These two protein chains interact to form a complex.

Sequence of the second protein:
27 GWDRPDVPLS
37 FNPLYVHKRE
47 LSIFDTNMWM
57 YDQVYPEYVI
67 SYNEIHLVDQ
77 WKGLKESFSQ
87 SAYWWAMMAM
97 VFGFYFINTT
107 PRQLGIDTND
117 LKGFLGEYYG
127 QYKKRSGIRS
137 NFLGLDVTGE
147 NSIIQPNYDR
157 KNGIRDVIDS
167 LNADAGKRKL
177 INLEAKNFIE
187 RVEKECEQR

Sequence of the first protein:
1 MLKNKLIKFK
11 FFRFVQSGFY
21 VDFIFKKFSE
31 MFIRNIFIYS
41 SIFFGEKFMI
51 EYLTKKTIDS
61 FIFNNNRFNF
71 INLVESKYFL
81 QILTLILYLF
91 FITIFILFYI

Contacts between the two chains:
Residue L80 in the second protein contacts residue F28 in the first protein (closest heavy-atom distance 4.3 Å).
Residue Q76 in the second protein is in contact with residue I24 in the first protein (closest heavy-atom distance 4.1 Å).
Residue D75 in the second protein is in contact with residue F23 in the first protein (closest heavy-atom distance 3.6 Å).
Residue D51 in the second protein is in contact with residue R34 in the first protein (closest heavy-atom distance 2.8 Å).
Residue I66 in the second protein interacts with residue K26 in the first protein (closest heavy-atom distance 3.7 Å).
Residue L73 in the second protein contacts residue F23 in the first protein (closest heavy-atom distance 3.2 Å).
Residue S83 in the second protein contacts residue I24 in the first protein (closest heavy-atom distance 3.7 Å).
Residue M54 in the second protein contacts residue E30 in the first protein (closest heavy-atom distance 4.1 Å).
Residue F50 in the second protein interacts with residue R34 in the first protein (closest heavy-atom distance 3.4 Å).
Residue E82 in the second protein is in contact with residue K10 in the first protein (closest heavy-atom distance 3.3 Å).
Residue F50 in the second protein is in contact with residue F43 in the first protein (closest heavy-atom distance 3.5 Å).
Residue Q86 in the second protein is in contact with residue F11 in the first protein (closest heavy-atom distance 3.6 Å).
Residue L80 in the second protein interacts with residue I24 in the first protein (closest heavy-atom distance 3.6 Å).
Residue Y64 in the second protein interacts with residue R34 in the first protein (closest heavy-atom distance 2.9 Å).
Residue H72 in the second protein is in contact with residue R13 in the first protein (closest heavy-atom distance 3.6 Å).
Residue Y68 in the second protein interacts with residue K26 in the first protein (closest heavy-atom distance 3.4 Å).
Residue W90 in the second protein is in contact with residue F14 in the first protein (closest heavy-atom distance 4.0 Å).
Residue Y89 in the second protein contacts residue K5 in the first protein (closest heavy-atom distance 3.8 Å).
Residue Q86 in the second protein is in contact with residue F14 in the first protein (closest heavy-atom distance 3.4 Å).
Residue W77 in the second protein is in contact with residue F28 in the first protein (closest heavy-atom distance 4.0 Å).
Residue S67 in the second protein interacts with residue K26 in the first protein (closest heavy-atom distance 2.9 Å).
Residue I66 in the second protein is in contact with residue E30 in the first protein (closest heavy-atom distance 3.8 Å).
Residue M93 in the second protein interacts with residue L6 in the first protein (closest heavy-atom distance 3.7 Å).
Residue Y68 in the second protein contacts residue F23 in the first protein (closest heavy-atom distance 3.7 Å).
Residue F50 in the second protein is in contact with residue Y39 in the first protein (closest heavy-atom distance 3.6 Å).
Residue E70 in the second protein contacts residue Y20 in the first protein (closest heavy-atom distance 3.6 Å).
Residue I49 in the second protein is in contact with residue F43 in the first protein (closest heavy-atom distance 3.8 Å).
Residue L73 in the second protein is in contact with residue Y20 in the first protein (closest heavy-atom distance 3.5 Å).
Residue S83 in the second protein is in contact with residue F14 in the first protein (closest heavy-atom distance 3.7 Å).
Residue G79 in the second protein contacts residue Y20 in the first protein (closest heavy-atom distance 4.5 Å).
Residue Y64 in the second protein is in contact with residue E30 in the first protein (closest heavy-atom distance 2.6 Å).
Residue Q76 in the second protein contacts residue K27 in the first protein (closest heavy-atom distance 3.8 Å).
Residue W90 in the second protein interacts with residue F11 in the first protein (closest heavy-atom distance 3.6 Å).
Residue E70 in the second protein is in contact with residue F23 in the first protein (closest heavy-atom distance 3.4 Å).
Residue W90 in the second protein contacts residue F19 in the first protein (closest heavy-atom distance 3.4 Å).
Residue Y89 in the second protein interacts with residue F11 in the first protein (closest heavy-atom distance 3.9 Å).
Residue H72 in the second protein is in contact with residue Y20 in the first protein (closest heavy-atom distance 3.1 Å).
Residue M54 in the second protein is in contact with residue I33 in the first protein (closest heavy-atom distance 3.7 Å).
Residue I66 in the second protein interacts with residue S29 in the first protein (closest heavy-atom distance 4.0 Å).
Residue M54 in the second protein interacts with residue R34 in the first protein (closest heavy-atom distance 3.7 Å).
Residue V74 in the second protein is in contact with residue K27 in the first protein (closest heavy-atom distance 4.1 Å).
Residue F50 in the second protein is in contact with residue I38 in the first protein (closest heavy-atom distance 3.9 Å).
Residue I49 in the second protein interacts with residue I38 in the first protein (closest heavy-atom distance 4.3 Å).
Residue E82 in the second protein interacts with residue F14 in the first protein (closest heavy-atom distance 4.4 Å).
Residue W90 in the second protein is in contact with residue V15 in the first protein (closest heavy-atom distance 4.1 Å).
Residue Q76 in the second protein interacts with residue M31 in the first protein (closest heavy-atom distance 4.4 Å).
Residue S87 in the second protein is in contact with residue F19 in the first protein (closest heavy-atom distance 4.2 Å).
Residue S87 in the second protein is in contact with residue F14 in the first protein (closest heavy-atom distance 3.6 Å).
Residue S83 in the second protein is in contact with residue Y20 in the first protein (closest heavy-atom distance 3.4 Å).
Residue G79 in the second protein contacts residue I24 in the first protein (closest heavy-atom distance 3.7 Å).
Residue Q86 in the second protein contacts residue K10 in the first protein (closest heavy-atom distance 4.0 Å).
Residue E82 in the second protein interacts with residue Y20 in the first protein (closest heavy-atom distance 3.6 Å).
Residue Y68 in the second protein contacts residue K27 in the first protein (closest heavy-atom distance 3.6 Å).
Residue T52 in the second protein interacts with residue I38 in the first protein (closest heavy-atom distance 3.3 Å).
Residue E70 in the second protein contacts residue S17 in the first protein (closest heavy-atom distance 3.3 Å).
Residue Q76 in the second protein is in contact with residue F23 in the first protein (closest heavy-atom distance 4.5 Å).
Residue Y89 in the second protein interacts with residue L6 in the first protein (closest heavy-atom distance 3.6 Å).
Residue S83 in the second protein is in contact with residue F19 in the first protein (closest heavy-atom distance 2.8 Å).
Residue Q76 in the second protein contacts residue F28 in the first protein (closest heavy-atom distance 3.8 Å).
Residue Y68 in the second protein contacts residue E30 in the first protein (closest heavy-atom distance 2.3 Å).